This data describes a binding interaction between two proteins.

Sequence of protein 2:
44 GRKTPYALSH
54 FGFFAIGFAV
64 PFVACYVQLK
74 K

Residue-level contacts at the interface:
Residue L58 in protein 1 is in contact with residue C68 in protein 2 (closest heavy-atom distance 4.5 Å).
Residue H49 in protein 1 interacts with residue Q71 in protein 2 (closest heavy-atom distance 4.2 Å).
Residue T117 in protein 1 contacts residue Q71 in protein 2 (closest heavy-atom distance 3.0 Å).
Residue A28 in protein 1 is in contact with residue F61 in protein 2 (closest heavy-atom distance 5.0 Å).
Residue I469 in protein 1 is in contact with residue F57 in protein 2 (closest heavy-atom distance 3.6 Å).
Residue L118 in protein 1 contacts residue V66 in protein 2 (closest heavy-atom distance 4.8 Å).
Residue M20 in protein 1 contacts residue F57 in protein 2 (closest heavy-atom distance 4.7 Å).
Residue I23 in protein 1 interacts with residue F57 in protein 2 (closest heavy-atom distance 3.6 Å).
Residue M20 in protein 1 contacts residue F56 in protein 2 (closest heavy-atom distance 4.0 Å).
Residue Y473 in protein 1 is in contact with residue Y49 in protein 2 (closest heavy-atom distance 4.4 Å).
Residue E120 in protein 1 is in contact with residue K74 in protein 2 (closest heavy-atom distance 4.3 Å).
Residue M27 in protein 1 is in contact with residue F61 in protein 2 (closest heavy-atom distance 3.7 Å).
Residue T30 in protein 1 is in contact with residue F61 in protein 2 (closest heavy-atom distance 5.0 Å).
Residue F24 in protein 1 contacts residue V63 in protein 2 (closest heavy-atom distance 4.8 Å).
Residue L54 in protein 1 interacts with residue L72 in protein 2 (closest heavy-atom distance 4.1 Å).
Residue F24 in protein 1 contacts residue I59 in protein 2 (closest heavy-atom distance 4.5 Å).
Residue T117 in protein 1 is in contact with residue A67 in protein 2 (closest heavy-atom distance 3.8 Å).
Residue A28 in protein 1 contacts residue V63 in protein 2 (closest heavy-atom distance 4.9 Å).
Residue M20 in protein 1 is in contact with residue H53 in protein 2 (closest heavy-atom distance 4.8 Å).
Residue Y473 in protein 1 is in contact with residue H53 in protein 2 (closest heavy-atom distance 4.1 Å).
Residue H49 in protein 1 interacts with residue L72 in protein 2 (closest heavy-atom distance 3.5 Å).
Residue L34 in protein 1 is in contact with residue F61 in protein 2 (closest heavy-atom distance 3.6 Å).
Residue L118 in protein 1 interacts with residue V70 in protein 2 (closest heavy-atom distance 3.7 Å).
Residue I35 in protein 1 is in contact with residue C68 in protein 2 (closest heavy-atom distance 4.8 Å).
Residue F24 in protein 1 is in contact with residue G60 in protein 2 (closest heavy-atom distance 3.5 Å).
Residue L118 in protein 1 is in contact with residue A67 in protein 2 (closest heavy-atom distance 4.0 Å).
Residue Y473 in protein 1 contacts residue F54 in protein 2 (closest heavy-atom distance 3.6 Å).
Residue A28 in protein 1 is in contact with residue P64 in protein 2 (closest heavy-atom distance 3.7 Å).
Residue A28 in protein 1 interacts with residue G60 in protein 2 (closest heavy-atom distance 3.2 Å).
Residue L54 in protein 1 contacts residue A67 in protein 2 (closest heavy-atom distance 4.8 Å).
Residue Y47 in protein 1 is in contact with residue C68 in protein 2 (closest heavy-atom distance 3.5 Å).
Residue Y473 in protein 1 interacts with residue A50 in protein 2 (closest heavy-atom distance 3.3 Å).
Residue M27 in protein 1 is in contact with residue G60 in protein 2 (closest heavy-atom distance 3.8 Å).
Residue L472 in protein 1 contacts residue F57 in protein 2 (closest heavy-atom distance 3.8 Å).
Residue S121 in protein 1 interacts with residue Q71 in protein 2 (closest heavy-atom distance 2.9 Å).
Residue T462 in protein 1 contacts residue F61 in protein 2 (closest heavy-atom distance 4.8 Å).
Residue H49 in protein 1 is in contact with residue K74 in protein 2 (closest heavy-atom distance 3.3 Å).
Residue G122 in protein 1 is in contact with residue Q71 in protein 2 (closest heavy-atom distance 4.3 Å).
Residue M32 in protein 1 contacts residue P64 in protein 2 (closest heavy-atom distance 3.6 Å).
Residue L54 in protein 1 is in contact with residue C68 in protein 2 (closest heavy-atom distance 3.7 Å).
Residue Y47 in protein 1 is in contact with residue L72 in protein 2 (closest heavy-atom distance 3.6 Å).
Residue A31 in protein 1 is in contact with residue F65 in protein 2 (closest heavy-atom distance 4.8 Å).
Residue L118 in protein 1 contacts residue Q71 in protein 2 (closest heavy-atom distance 3.9 Å).
Residue V114 in protein 1 interacts with residue A67 in protein 2 (closest heavy-atom distance 5.0 Å).
Residue F24 in protein 1 interacts with residue F56 in protein 2 (closest heavy-atom distance 3.5 Å).
Residue Q53 in protein 1 is in contact with residue K74 in protein 2 (closest heavy-atom distance 4.0 Å).
Residue E120 in protein 1 contacts residue Q71 in protein 2 (closest heavy-atom distance 2.9 Å).
Residue A31 in protein 1 contacts residue P64 in protein 2 (closest heavy-atom distance 3.7 Å).
Residue V119 in protein 1 is in contact with residue Q71 in protein 2 (closest heavy-atom distance 2.9 Å).
Residue F24 in protein 1 interacts with residue F57 in protein 2 (closest heavy-atom distance 4.6 Å).
Residue Q53 in protein 1 interacts with residue Q71 in protein 2 (closest heavy-atom distance 2.4 Å).
Residue L54 in protein 1 interacts with residue Q71 in protein 2 (closest heavy-atom distance 3.7 Å).
Residue I35 in protein 1 contacts residue F65 in protein 2 (closest heavy-atom distance 3.6 Å).
Residue L34 in protein 1 contacts residue F65 in protein 2 (closest heavy-atom distance 4.2 Å).
Residue M27 in protein 1 is in contact with residue A58 in protein 2 (closest heavy-atom distance 4.9 Å).
Residue M27 in protein 1 interacts with residue F57 in protein 2 (closest heavy-atom distance 3.1 Å).
Residue F466 in protein 1 contacts residue F61 in protein 2 (closest heavy-atom distance 3.8 Å).
Residue L472 in protein 1 contacts residue H53 in protein 2 (closest heavy-atom distance 4.8 Å).
Residue A31 in protein 1 contacts residue F61 in protein 2 (closest heavy-atom distance 3.6 Å).

Sequence of protein 1:
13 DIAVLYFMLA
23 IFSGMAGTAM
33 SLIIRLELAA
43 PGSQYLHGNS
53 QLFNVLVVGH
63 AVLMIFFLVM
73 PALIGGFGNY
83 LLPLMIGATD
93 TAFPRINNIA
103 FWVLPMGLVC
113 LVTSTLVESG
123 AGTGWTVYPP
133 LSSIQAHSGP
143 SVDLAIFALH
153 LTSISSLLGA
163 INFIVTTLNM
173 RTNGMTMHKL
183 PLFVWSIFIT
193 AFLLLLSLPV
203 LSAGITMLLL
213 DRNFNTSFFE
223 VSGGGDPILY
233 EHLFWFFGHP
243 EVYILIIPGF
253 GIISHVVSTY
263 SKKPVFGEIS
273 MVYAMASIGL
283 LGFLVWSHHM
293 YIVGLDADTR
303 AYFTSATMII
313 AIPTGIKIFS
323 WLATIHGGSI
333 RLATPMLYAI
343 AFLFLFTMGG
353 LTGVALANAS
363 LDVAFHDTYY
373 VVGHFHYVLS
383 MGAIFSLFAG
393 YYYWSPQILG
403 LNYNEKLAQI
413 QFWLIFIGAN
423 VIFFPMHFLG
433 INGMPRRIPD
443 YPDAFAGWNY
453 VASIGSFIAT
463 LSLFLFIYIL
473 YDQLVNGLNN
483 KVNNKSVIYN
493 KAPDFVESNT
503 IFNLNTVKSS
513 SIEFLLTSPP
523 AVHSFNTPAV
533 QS